Sequence of protein 1:
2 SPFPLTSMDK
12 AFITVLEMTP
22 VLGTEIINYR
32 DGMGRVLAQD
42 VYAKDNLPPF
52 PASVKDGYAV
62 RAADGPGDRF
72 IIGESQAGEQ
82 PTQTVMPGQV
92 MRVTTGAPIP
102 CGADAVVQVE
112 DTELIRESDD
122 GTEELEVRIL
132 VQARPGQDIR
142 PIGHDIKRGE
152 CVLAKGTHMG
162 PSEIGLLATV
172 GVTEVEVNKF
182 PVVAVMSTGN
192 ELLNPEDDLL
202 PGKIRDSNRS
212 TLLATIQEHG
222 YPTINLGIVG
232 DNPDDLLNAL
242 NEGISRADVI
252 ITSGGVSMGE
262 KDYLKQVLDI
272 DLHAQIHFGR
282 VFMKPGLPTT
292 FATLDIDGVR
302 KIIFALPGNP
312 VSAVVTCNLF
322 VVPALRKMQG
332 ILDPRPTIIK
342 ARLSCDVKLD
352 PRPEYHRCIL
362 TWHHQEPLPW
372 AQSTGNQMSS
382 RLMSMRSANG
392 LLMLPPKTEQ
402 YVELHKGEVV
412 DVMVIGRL

Sequence of protein 2:
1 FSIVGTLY

The following describes two proteins that form a bound complex.

Interface contacts:
Residue Y402 in protein 1 contacts residue L7 in protein 2 (closest heavy-atom distance 3.5 Å).
Residue Y356 in protein 1 contacts residue V4 in protein 2 (closest heavy-atom distance 3.4 Å).
Residue K341 in protein 1 is in contact with residue L7 in protein 2 (closest heavy-atom distance 4.2 Å).
Residue I339 in protein 1 interacts with residue I3 in protein 2 (closest heavy-atom distance 4.9 Å).
Residue M9 in protein 1 interacts with residue I3 in protein 2 (closest heavy-atom distance 3.8 Å).
Residue Y356 in protein 1 is in contact with residue I3 in protein 2 (closest heavy-atom distance 2.3 Å).
Residue D10 in protein 1 is in contact with residue V4 in protein 2 (closest heavy-atom distance 3.4 Å).
Residue I339 in protein 1 is in contact with residue S2 in protein 2 (closest heavy-atom distance 3.2 Å).
Residue L395 in protein 1 contacts residue V4 in protein 2 (closest heavy-atom distance 4.0 Å).
Residue F13 in protein 1 contacts residue I3 in protein 2 (closest heavy-atom distance 3.9 Å).
Residue M394 in protein 1 contacts residue V4 in protein 2 (closest heavy-atom distance 3.5 Å).
Residue M414 in protein 1 interacts with residue I3 in protein 2 (closest heavy-atom distance 3.7 Å).
Residue V411 in protein 1 interacts with residue T6 in protein 2 (closest heavy-atom distance 4.9 Å).
Residue K341 in protein 1 interacts with residue T6 in protein 2 (closest heavy-atom distance 4.1 Å).
Residue V410 in protein 1 is in contact with residue Y8 in protein 2 (closest heavy-atom distance 4.0 Å).
Residue P397 in protein 1 interacts with residue V4 in protein 2 (closest heavy-atom distance 3.7 Å).
Residue D412 in protein 1 is in contact with residue T6 in protein 2 (closest heavy-atom distance 2.5 Å).
Residue K341 in protein 1 contacts residue Y8 in protein 2 (closest heavy-atom distance 3.6 Å).
Residue I339 in protein 1 contacts residue F1 in protein 2 (closest heavy-atom distance 3.9 Å).
Residue D412 in protein 1 contacts residue G5 in protein 2 (closest heavy-atom distance 3.4 Å).
Residue M394 in protein 1 interacts with residue I3 in protein 2 (closest heavy-atom distance 3.4 Å).
Residue P396 in protein 1 interacts with residue V4 in protein 2 (closest heavy-atom distance 4.6 Å).
Residue R336 in protein 1 is in contact with residue F1 in protein 2 (closest heavy-atom distance 3.6 Å).
Residue V410 in protein 1 contacts residue L7 in protein 2 (closest heavy-atom distance 4.5 Å).
Residue M9 in protein 1 contacts residue V4 in protein 2 (closest heavy-atom distance 4.4 Å).
Residue P337 in protein 1 is in contact with residue I3 in protein 2 (closest heavy-atom distance 4.2 Å).
Residue D10 in protein 1 contacts residue S2 in protein 2 (closest heavy-atom distance 4.4 Å).
Residue M394 in protein 1 interacts with residue G5 in protein 2 (closest heavy-atom distance 3.8 Å).
Residue P396 in protein 1 interacts with residue L7 in protein 2 (closest heavy-atom distance 3.7 Å).
Residue P396 in protein 1 contacts residue G5 in protein 2 (closest heavy-atom distance 3.8 Å).
Residue M394 in protein 1 contacts residue S2 in protein 2 (closest heavy-atom distance 3.7 Å).
Residue D10 in protein 1 contacts residue I3 in protein 2 (closest heavy-atom distance 3.3 Å).
Residue V410 in protein 1 interacts with residue T6 in protein 2 (closest heavy-atom distance 4.8 Å).
Residue P354 in protein 1 interacts with residue V4 in protein 2 (closest heavy-atom distance 3.7 Å).
Residue P337 in protein 1 interacts with residue F1 in protein 2 (closest heavy-atom distance 4.1 Å).
Residue L320 in protein 1 is in contact with residue I3 in protein 2 (closest heavy-atom distance 4.5 Å).
Residue F13 in protein 1 is in contact with residue F1 in protein 2 (closest heavy-atom distance 3.8 Å).
Residue P396 in protein 1 contacts residue T6 in protein 2 (closest heavy-atom distance 4.7 Å).
Residue L405 in protein 1 contacts residue L7 in protein 2 (closest heavy-atom distance 4.3 Å).